Contacts between the two chains:
Residue Q19 in protein 1 interacts with residue A42 in protein 2 (closest heavy-atom distance 4.8 Å).
Residue E20 in protein 1 is in contact with residue V46 in protein 2 (closest heavy-atom distance 4.5 Å).
Residue Q19 in protein 1 interacts with residue G43 in protein 2 (closest heavy-atom distance 3.9 Å).
Residue E20 in protein 1 interacts with residue H41 in protein 2 (closest heavy-atom distance 2.9 Å).
Residue E20 in protein 1 is in contact with residue G43 in protein 2 (closest heavy-atom distance 4.3 Å).
Residue R16 in protein 1 contacts residue R72 in protein 2 (closest heavy-atom distance 3.7 Å).

Sequence of protein 2:
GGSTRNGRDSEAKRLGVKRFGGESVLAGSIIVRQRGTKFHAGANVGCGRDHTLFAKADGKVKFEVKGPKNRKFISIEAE

Sequence of protein 1:
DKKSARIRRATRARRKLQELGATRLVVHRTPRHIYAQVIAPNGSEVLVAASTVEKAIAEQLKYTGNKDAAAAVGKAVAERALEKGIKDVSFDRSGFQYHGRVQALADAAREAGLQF

This data describes a binding interaction between two proteins.